Interface contacts:
Residue A171 in chain B is in contact with residue L64 in chain A (closest heavy-atom distance 3.7 Å).
Residue T115 in chain B is in contact with residue V65 in chain A (closest heavy-atom distance 4.5 Å).
Residue N168 in chain B is in contact with residue V76 in chain A (closest heavy-atom distance 2.8 Å).
Residue V112 in chain B interacts with residue S69 in chain A (closest heavy-atom distance 4.0 Å).
Residue V112 in chain B contacts residue S67 in chain A (closest heavy-atom distance 4.0 Å).
Residue D322 in chain B interacts with residue A59 in chain A (closest heavy-atom distance 4.1 Å).
Residue S88 in chain B contacts residue L70 in chain A (closest heavy-atom distance 4.2 Å).
Residue P320 in chain B is in contact with residue E53 in chain A (closest heavy-atom distance 4.1 Å).
Residue A171 in chain B interacts with residue V76 in chain A (closest heavy-atom distance 4.3 Å).
Residue D322 in chain B contacts residue G57 in chain A (closest heavy-atom distance 2.4 Å).
Residue Y191 in chain B contacts residue A66 in chain A (closest heavy-atom distance 3.4 Å).
Residue T113 in chain B interacts with residue S67 in chain A (closest heavy-atom distance 3.6 Å).
Residue L110 in chain B contacts residue S69 in chain A (closest heavy-atom distance 4.2 Å).
Residue L190 in chain B contacts residue A66 in chain A (closest heavy-atom distance 3.5 Å).
Residue Y339 in chain B contacts residue A59 in chain A (closest heavy-atom distance 2.9 Å).
Residue D161 in chain B interacts with residue A74 in chain A (closest heavy-atom distance 3.2 Å).
Residue L110 in chain B interacts with residue N71 in chain A (closest heavy-atom distance 4.4 Å).
Residue V323 in chain B is in contact with residue G57 in chain A (closest heavy-atom distance 3.7 Å).
Residue G108 in chain B interacts with residue N71 in chain A (closest heavy-atom distance 4.0 Å).
Residue E175 in chain B interacts with residue L64 in chain A (closest heavy-atom distance 3.7 Å).
Residue S114 in chain B contacts residue A66 in chain A (closest heavy-atom distance 2.6 Å).
Residue K109 in chain B interacts with residue V72 in chain A (closest heavy-atom distance 3.8 Å).
Residue N304 in chain B interacts with residue R56 in chain A (closest heavy-atom distance 3.3 Å).
Residue I341 in chain B interacts with residue L55 in chain A (closest heavy-atom distance 3.9 Å).
Residue R84 in chain B contacts residue A66 in chain A (closest heavy-atom distance 4.4 Å).
Residue I341 in chain B interacts with residue A59 in chain A (closest heavy-atom distance 4.0 Å).
Residue S114 in chain B is in contact with residue V65 in chain A (closest heavy-atom distance 4.2 Å).
Residue D161 in chain B interacts with residue V68 in chain A (closest heavy-atom distance 3.0 Å).
Residue P297 in chain B contacts residue R56 in chain A (closest heavy-atom distance 2.9 Å).
Residue S111 in chain B interacts with residue S69 in chain A (closest heavy-atom distance 3.9 Å).
Residue T113 in chain B interacts with residue R77 in chain A (closest heavy-atom distance 4.3 Å).
Residue I174 in chain B contacts residue L64 in chain A (closest heavy-atom distance 3.6 Å).
Residue Q170 in chain B is in contact with residue A59 in chain A (closest heavy-atom distance 3.9 Å).
Residue D322 in chain B contacts residue L55 in chain A (closest heavy-atom distance 3.4 Å).
Residue L110 in chain B contacts residue L70 in chain A (closest heavy-atom distance 3.0 Å).
Residue L266 in chain B interacts with residue R52 in chain A (closest heavy-atom distance 4.1 Å).
Residue K109 in chain B contacts residue N71 in chain A (closest heavy-atom distance 3.9 Å).
Residue G296 in chain B interacts with residue G57 in chain A (closest heavy-atom distance 3.4 Å).
Residue Y191 in chain B interacts with residue V76 in chain A (closest heavy-atom distance 3.8 Å).
Residue D322 in chain B interacts with residue R56 in chain A (closest heavy-atom distance 3.3 Å).
Residue G302 in chain B contacts residue R56 in chain A (closest heavy-atom distance 3.8 Å).
Residue S265 in chain B interacts with residue R52 in chain A (closest heavy-atom distance 4.3 Å).
Residue N304 in chain B contacts residue G57 in chain A (closest heavy-atom distance 4.2 Å).
Residue F326 in chain B interacts with residue L64 in chain A (closest heavy-atom distance 4.4 Å).
Residue E390 in chain B interacts with residue R77 in chain A (closest heavy-atom distance 3.2 Å).
Residue L190 in chain B is in contact with residue L64 in chain A (closest heavy-atom distance 3.6 Å).
Residue T113 in chain B contacts residue A66 in chain A (closest heavy-atom distance 4.2 Å).
Residue S324 in chain B is in contact with residue G57 in chain A (closest heavy-atom distance 3.8 Å).
Residue Y310 in chain B contacts residue R56 in chain A (closest heavy-atom distance 4.0 Å).
Residue Y310 in chain B is in contact with residue G57 in chain A (closest heavy-atom distance 4.5 Å).
Residue L85 in chain B is in contact with residue V68 in chain A (closest heavy-atom distance 3.6 Å).
Residue L266 in chain B is in contact with residue L55 in chain A (closest heavy-atom distance 3.7 Å).
Residue R84 in chain B interacts with residue V68 in chain A (closest heavy-atom distance 3.2 Å).
Residue F321 in chain B is in contact with residue L55 in chain A (closest heavy-atom distance 3.3 Å).
Residue G296 in chain B is in contact with residue R56 in chain A (closest heavy-atom distance 4.2 Å).
Residue T113 in chain B is in contact with residue V68 in chain A (closest heavy-atom distance 4.3 Å).
Residue D322 in chain B is in contact with residue Q58 in chain A (closest heavy-atom distance 2.6 Å).
Residue F326 in chain B contacts residue G61 in chain A (closest heavy-atom distance 4.0 Å).
Residue P297 in chain B interacts with residue G57 in chain A (closest heavy-atom distance 3.1 Å).
Residue V112 in chain B is in contact with residue V68 in chain A (closest heavy-atom distance 2.2 Å).

Sequence of chain A:
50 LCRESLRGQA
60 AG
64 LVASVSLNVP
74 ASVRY

Sequence of chain B:
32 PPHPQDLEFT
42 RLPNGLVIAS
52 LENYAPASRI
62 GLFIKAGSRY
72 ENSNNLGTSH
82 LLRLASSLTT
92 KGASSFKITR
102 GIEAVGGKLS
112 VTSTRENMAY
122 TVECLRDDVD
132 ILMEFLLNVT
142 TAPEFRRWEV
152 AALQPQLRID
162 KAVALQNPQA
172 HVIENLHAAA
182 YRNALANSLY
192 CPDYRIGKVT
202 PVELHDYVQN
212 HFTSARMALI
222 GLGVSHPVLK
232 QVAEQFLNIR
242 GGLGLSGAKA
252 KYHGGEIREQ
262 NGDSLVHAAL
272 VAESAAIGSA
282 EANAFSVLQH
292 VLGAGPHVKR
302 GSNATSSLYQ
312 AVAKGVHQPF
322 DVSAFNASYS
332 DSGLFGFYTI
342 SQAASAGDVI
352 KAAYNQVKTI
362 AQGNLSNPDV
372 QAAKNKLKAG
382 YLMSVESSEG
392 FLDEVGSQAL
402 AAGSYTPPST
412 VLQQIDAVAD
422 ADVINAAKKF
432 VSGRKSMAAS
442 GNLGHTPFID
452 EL

This data describes a binding interaction between two proteins.